Sequence of the first protein:
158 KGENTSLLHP

These two protein chains interact to form a complex.

Sequence of the second protein:
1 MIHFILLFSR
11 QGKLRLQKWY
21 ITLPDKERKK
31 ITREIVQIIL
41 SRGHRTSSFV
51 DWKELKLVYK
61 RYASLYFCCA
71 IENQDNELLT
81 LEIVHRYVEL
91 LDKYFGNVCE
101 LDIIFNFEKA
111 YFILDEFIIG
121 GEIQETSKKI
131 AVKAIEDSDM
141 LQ

Interface contacts:
Residue Y62 in the second protein interacts with residue L164 in the first protein (closest heavy-atom distance 2.9 Å).
Residue V98 in the second protein is in contact with residue T162 in the first protein (closest heavy-atom distance 4.0 Å).
Residue L101 in the second protein contacts residue E160 in the first protein (closest heavy-atom distance 3.8 Å).
Residue V98 in the second protein interacts with residue S163 in the first protein (closest heavy-atom distance 3.3 Å).
Residue E100 in the second protein interacts with residue T162 in the first protein (closest heavy-atom distance 4.3 Å).
Residue C99 in the second protein interacts with residue N161 in the first protein (closest heavy-atom distance 4.5 Å).
Residue V98 in the second protein contacts residue L164 in the first protein (closest heavy-atom distance 3.1 Å).
Residue C99 in the second protein interacts with residue S163 in the first protein (closest heavy-atom distance 4.7 Å).
Residue C99 in the second protein contacts residue E160 in the first protein (closest heavy-atom distance 3.5 Å).
Residue S64 in the second protein contacts residue G159 in the first protein (closest heavy-atom distance 4.4 Å).
Residue E100 in the second protein is in contact with residue E160 in the first protein (closest heavy-atom distance 2.5 Å).
Residue E100 in the second protein interacts with residue N161 in the first protein (closest heavy-atom distance 4.7 Å).
Residue C99 in the second protein contacts residue T162 in the first protein (closest heavy-atom distance 3.5 Å).
Residue Y62 in the second protein interacts with residue S163 in the first protein (closest heavy-atom distance 4.6 Å).
Residue A63 in the second protein contacts residue L164 in the first protein (closest heavy-atom distance 4.2 Å).
Residue C99 in the second protein interacts with residue L164 in the first protein (closest heavy-atom distance 4.9 Å).